Contacts between the two chains:
Residue W274 in chain B contacts residue I6 in chain A (closest heavy-atom distance 3.9 Å).
Residue W274 in chain B is in contact with residue M8 in chain A (closest heavy-atom distance 3.4 Å).
Residue I284 in chain B interacts with residue I6 in chain A (closest heavy-atom distance 3.7 Å).
Residue M152 in chain B contacts residue N13 in chain A (closest heavy-atom distance 3.3 Å).
Residue Q255 in chain B interacts with residue W14 in chain A (closest heavy-atom distance 3.9 Å).
Residue R316 in chain B interacts with residue V11 in chain A (closest heavy-atom distance 3.5 Å).
Residue N154 in chain B contacts residue N13 in chain A (closest heavy-atom distance 3.2 Å).
Residue G287 in chain B interacts with residue I6 in chain A (closest heavy-atom distance 3.6 Å).
Residue I155 in chain B contacts residue W14 in chain A (closest heavy-atom distance 3.9 Å).
Residue H324 in chain B contacts residue V11 in chain A (closest heavy-atom distance 3.7 Å).
Residue R215 in chain B is in contact with residue D16 in chain A (closest heavy-atom distance 2.8 Å).
Residue G287 in chain B interacts with residue Y4 in chain A (closest heavy-atom distance 3.0 Å).
Residue H324 in chain B interacts with residue T12 in chain A (closest heavy-atom distance 4.1 Å).
Residue I284 in chain B is in contact with residue P5 in chain A (closest heavy-atom distance 4.0 Å).
Residue M252 in chain B interacts with residue W14 in chain A (closest heavy-atom distance 3.8 Å).
Residue R215 in chain B is in contact with residue M17 in chain A (closest heavy-atom distance 3.7 Å).
Residue R316 in chain B contacts residue I10 in chain A (closest heavy-atom distance 3.9 Å).
Residue V248 in chain B interacts with residue W14 in chain A (closest heavy-atom distance 3.8 Å).
Residue T286 in chain B is in contact with residue I6 in chain A (closest heavy-atom distance 2.8 Å).
Residue Y288 in chain B interacts with residue I6 in chain A (closest heavy-atom distance 3.8 Å).
Residue M152 in chain B is in contact with residue D16 in chain A (closest heavy-atom distance 3.5 Å).
Residue S37 in chain B is in contact with residue M17 in chain A (closest heavy-atom distance 3.8 Å).
Residue L290 in chain B contacts residue Y4 in chain A (closest heavy-atom distance 3.3 Å).
Residue N256 in chain B is in contact with residue E7 in chain A (closest heavy-atom distance 3.3 Å).
Residue I284 in chain B is in contact with residue L2 in chain A (closest heavy-atom distance 3.7 Å).
Residue N256 in chain B contacts residue M8 in chain A (closest heavy-atom distance 3.1 Å).
Residue N256 in chain B interacts with residue G9 in chain A (closest heavy-atom distance 4.0 Å).
Residue Q216 in chain B is in contact with residue D16 in chain A (closest heavy-atom distance 2.8 Å).
Residue D275 in chain B contacts residue M8 in chain A (closest heavy-atom distance 3.5 Å).
Residue V251 in chain B interacts with residue W14 in chain A (closest heavy-atom distance 3.7 Å).
Residue M152 in chain B is in contact with residue W14 in chain A (closest heavy-atom distance 3.6 Å).
Residue R215 in chain B is in contact with residue D15 in chain A (closest heavy-atom distance 3.4 Å).
Residue P259 in chain B interacts with residue Y4 in chain A (closest heavy-atom distance 3.7 Å).
Residue A151 in chain B is in contact with residue K19 in chain A (closest heavy-atom distance 2.9 Å).
Residue Q255 in chain B interacts with residue T12 in chain A (closest heavy-atom distance 3.0 Å).
Residue T286 in chain B is in contact with residue L2 in chain A (closest heavy-atom distance 3.6 Å).
Residue T286 in chain B contacts residue P5 in chain A (closest heavy-atom distance 3.4 Å).
Residue N256 in chain B interacts with residue I6 in chain A (closest heavy-atom distance 3.6 Å).
Residue Y313 in chain B is in contact with residue E7 in chain A (closest heavy-atom distance 3.1 Å).
Residue Q255 in chain B is in contact with residue E7 in chain A (closest heavy-atom distance 3.8 Å).
Residue R316 in chain B is in contact with residue G9 in chain A (closest heavy-atom distance 3.2 Å).
Residue Q216 in chain B contacts residue W14 in chain A (closest heavy-atom distance 2.7 Å).
Residue R254 in chain B is in contact with residue M8 in chain A (closest heavy-atom distance 3.6 Å).
Residue M152 in chain B is in contact with residue K19 in chain A (closest heavy-atom distance 4.1 Å).
Residue I148 in chain B interacts with residue D16 in chain A (closest heavy-atom distance 3.9 Å).
Residue Y313 in chain B is in contact with residue M8 in chain A (closest heavy-atom distance 3.2 Å).
Residue N154 in chain B contacts residue W14 in chain A (closest heavy-atom distance 3.2 Å).
Residue M152 in chain B interacts with residue D15 in chain A (closest heavy-atom distance 4.0 Å).
Residue Q255 in chain B interacts with residue I10 in chain A (closest heavy-atom distance 3.4 Å).
Residue Q255 in chain B interacts with residue M8 in chain A (closest heavy-atom distance 3.9 Å).
Residue M252 in chain B contacts residue G9 in chain A (closest heavy-atom distance 3.8 Å).
Residue Q257 in chain B contacts residue I10 in chain A (closest heavy-atom distance 3.9 Å).
Residue N154 in chain B interacts with residue T12 in chain A (closest heavy-atom distance 2.9 Å).
Residue N212 in chain B interacts with residue D15 in chain A (closest heavy-atom distance 3.7 Å).
Residue I311 in chain B contacts residue M8 in chain A (closest heavy-atom distance 3.9 Å).
Residue Y288 in chain B contacts residue Y4 in chain A (closest heavy-atom distance 2.9 Å).
Residue R316 in chain B is in contact with residue M8 in chain A (closest heavy-atom distance 2.8 Å).
Residue R316 in chain B interacts with residue E7 in chain A (closest heavy-atom distance 2.9 Å).
Residue N212 in chain B interacts with residue W14 in chain A (closest heavy-atom distance 3.7 Å).
Residue Q255 in chain B contacts residue G9 in chain A (closest heavy-atom distance 2.8 Å).

Sequence of chain B:
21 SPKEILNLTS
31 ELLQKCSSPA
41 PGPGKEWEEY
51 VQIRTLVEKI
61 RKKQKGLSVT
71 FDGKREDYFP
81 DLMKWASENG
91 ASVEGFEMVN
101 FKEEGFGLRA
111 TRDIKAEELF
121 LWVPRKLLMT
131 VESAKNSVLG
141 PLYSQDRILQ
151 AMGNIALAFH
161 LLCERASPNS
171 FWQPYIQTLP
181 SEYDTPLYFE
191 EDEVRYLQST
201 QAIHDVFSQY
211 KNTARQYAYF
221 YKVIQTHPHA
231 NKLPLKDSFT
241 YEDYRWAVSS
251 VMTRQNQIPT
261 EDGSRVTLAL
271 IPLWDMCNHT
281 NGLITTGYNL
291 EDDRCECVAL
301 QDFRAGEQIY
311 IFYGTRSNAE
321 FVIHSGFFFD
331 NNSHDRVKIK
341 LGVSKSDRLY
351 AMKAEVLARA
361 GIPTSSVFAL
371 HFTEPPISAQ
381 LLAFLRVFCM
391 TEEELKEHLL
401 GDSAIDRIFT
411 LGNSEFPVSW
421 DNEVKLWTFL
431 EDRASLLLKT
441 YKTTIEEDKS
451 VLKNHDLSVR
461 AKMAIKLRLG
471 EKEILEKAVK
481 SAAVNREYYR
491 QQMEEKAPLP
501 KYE

The following describes two proteins that form a bound complex.

Sequence of chain A:
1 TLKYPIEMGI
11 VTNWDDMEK